Sequence of the first protein:
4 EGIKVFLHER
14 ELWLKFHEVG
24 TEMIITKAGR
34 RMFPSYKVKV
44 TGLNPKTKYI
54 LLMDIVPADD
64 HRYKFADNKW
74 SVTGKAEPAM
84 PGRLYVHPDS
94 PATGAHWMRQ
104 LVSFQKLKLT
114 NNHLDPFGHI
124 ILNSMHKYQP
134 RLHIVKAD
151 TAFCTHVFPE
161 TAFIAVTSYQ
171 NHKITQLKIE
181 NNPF

This data describes a binding interaction between two proteins.

Sequence of the second protein:
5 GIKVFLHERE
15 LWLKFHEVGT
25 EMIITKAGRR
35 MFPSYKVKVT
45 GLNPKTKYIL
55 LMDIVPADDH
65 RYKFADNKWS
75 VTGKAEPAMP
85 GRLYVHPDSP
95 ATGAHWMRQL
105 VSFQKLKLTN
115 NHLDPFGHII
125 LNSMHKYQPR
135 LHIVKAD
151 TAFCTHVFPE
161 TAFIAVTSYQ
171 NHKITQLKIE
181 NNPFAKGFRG

Interface contacts:
Residue M83 in the second protein contacts residue D63 in the first protein (closest heavy-atom distance 4.0 Å).
Residue R134 in the second protein is in contact with residue F153 in the first protein (closest heavy-atom distance 3.9 Å).
Residue M83 in the second protein contacts residue E80 in the first protein (closest heavy-atom distance 4.1 Å).
Residue F153 in the second protein interacts with residue R134 in the first protein (closest heavy-atom distance 3.4 Å).
Residue T155 in the second protein is in contact with residue C154 in the first protein (closest heavy-atom distance 4.8 Å).
Residue F153 in the second protein contacts residue T155 in the first protein (closest heavy-atom distance 2.9 Å).
Residue K78 in the second protein contacts residue M83 in the first protein (closest heavy-atom distance 4.2 Å).
Residue F153 in the second protein is in contact with residue F153 in the first protein (closest heavy-atom distance 4.5 Å).
Residue A152 in the second protein interacts with residue H156 in the first protein (closest heavy-atom distance 3.8 Å).
Residue F153 in the second protein is in contact with residue V157 in the first protein (closest heavy-atom distance 4.1 Å).
Residue T151 in the second protein is in contact with residue T155 in the first protein (closest heavy-atom distance 3.7 Å).
Residue T151 in the second protein interacts with residue V157 in the first protein (closest heavy-atom distance 2.6 Å).
Residue P60 in the second protein interacts with residue P84 in the first protein (closest heavy-atom distance 3.8 Å).
Residue A79 in the second protein interacts with residue M83 in the first protein (closest heavy-atom distance 3.3 Å).
Residue P84 in the second protein is in contact with residue D62 in the first protein (closest heavy-atom distance 4.8 Å).
Residue E80 in the second protein interacts with residue M83 in the first protein (closest heavy-atom distance 4.2 Å).
Residue P84 in the second protein is in contact with residue D63 in the first protein (closest heavy-atom distance 3.4 Å).
Residue T155 in the second protein is in contact with residue F153 in the first protein (closest heavy-atom distance 2.8 Å).
Residue T155 in the second protein is in contact with residue T155 in the first protein (closest heavy-atom distance 4.6 Å).
Residue C154 in the second protein interacts with residue C154 in the first protein (closest heavy-atom distance 2.1 Å).
Residue P159 in the second protein interacts with residue T151 in the first protein (closest heavy-atom distance 4.3 Å).
Residue C154 in the second protein is in contact with residue F153 in the first protein (closest heavy-atom distance 3.4 Å).
Residue M83 in the second protein is in contact with residue P81 in the first protein (closest heavy-atom distance 3.7 Å).
Residue P81 in the second protein interacts with residue A82 in the first protein (closest heavy-atom distance 3.4 Å).
Residue D62 in the second protein is in contact with residue P84 in the first protein (closest heavy-atom distance 4.4 Å).
Residue I6 in the second protein contacts residue E4 in the first protein (closest heavy-atom distance 3.0 Å).
Residue V157 in the second protein is in contact with residue F153 in the first protein (closest heavy-atom distance 4.0 Å).
Residue P81 in the second protein contacts residue P81 in the first protein (closest heavy-atom distance 3.9 Å).
Residue A152 in the second protein contacts residue T155 in the first protein (closest heavy-atom distance 3.3 Å).
Residue F153 in the second protein is in contact with residue C154 in the first protein (closest heavy-atom distance 3.4 Å).
Residue G5 in the second protein is in contact with residue E4 in the first protein (closest heavy-atom distance 3.5 Å).
Residue T155 in the second protein is in contact with residue A152 in the first protein (closest heavy-atom distance 3.4 Å).
Residue T155 in the second protein contacts residue T151 in the first protein (closest heavy-atom distance 3.9 Å).
Residue A82 in the second protein interacts with residue P81 in the first protein (closest heavy-atom distance 3.5 Å).
Residue A152 in the second protein contacts residue V157 in the first protein (closest heavy-atom distance 4.9 Å).
Residue F158 in the second protein contacts residue T151 in the first protein (closest heavy-atom distance 4.5 Å).
Residue P81 in the second protein contacts residue M83 in the first protein (closest heavy-atom distance 3.8 Å).
Residue M83 in the second protein interacts with residue A82 in the first protein (closest heavy-atom distance 4.9 Å).
Residue T151 in the second protein contacts residue P159 in the first protein (closest heavy-atom distance 4.7 Å).
Residue E80 in the second protein contacts residue A82 in the first protein (closest heavy-atom distance 4.9 Å).
Residue A82 in the second protein is in contact with residue A82 in the first protein (closest heavy-atom distance 2.9 Å).
Residue V157 in the second protein interacts with residue T151 in the first protein (closest heavy-atom distance 2.8 Å).
Residue D63 in the second protein contacts residue M83 in the first protein (closest heavy-atom distance 4.0 Å).
Residue H156 in the second protein contacts residue T151 in the first protein (closest heavy-atom distance 3.5 Å).
Residue C154 in the second protein is in contact with residue E4 in the first protein (closest heavy-atom distance 3.8 Å).
Residue P84 in the second protein interacts with residue P60 in the first protein (closest heavy-atom distance 3.9 Å).
Residue T151 in the second protein interacts with residue H156 in the first protein (closest heavy-atom distance 3.1 Å).
Residue M83 in the second protein is in contact with residue K78 in the first protein (closest heavy-atom distance 4.0 Å).
Residue C154 in the second protein contacts residue T155 in the first protein (closest heavy-atom distance 4.9 Å).
Residue H156 in the second protein is in contact with residue A152 in the first protein (closest heavy-atom distance 3.9 Å).
Residue D63 in the second protein interacts with residue P84 in the first protein (closest heavy-atom distance 3.1 Å).
Residue M83 in the second protein interacts with residue A79 in the first protein (closest heavy-atom distance 3.5 Å).
Residue A82 in the second protein contacts residue M83 in the first protein (closest heavy-atom distance 4.9 Å).